Sequence of the first protein:
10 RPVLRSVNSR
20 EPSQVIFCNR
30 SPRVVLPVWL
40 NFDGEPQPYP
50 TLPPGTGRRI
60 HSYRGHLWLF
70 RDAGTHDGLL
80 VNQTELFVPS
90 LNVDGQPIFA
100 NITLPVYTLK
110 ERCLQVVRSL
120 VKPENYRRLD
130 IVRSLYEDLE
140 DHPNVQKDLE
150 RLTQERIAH

Contacts between the two chains:
Residue G54 in the first protein interacts with residue F14 in the second protein (closest heavy-atom distance 4.4 Å).
Residue F41 in the first protein is in contact with residue L4 in the second protein (closest heavy-atom distance 3.6 Å).
Residue G56 in the first protein contacts residue D13 in the second protein (closest heavy-atom distance 3.4 Å).
Residue N17 in the first protein is in contact with residue L4 in the second protein (closest heavy-atom distance 3.3 Å).
Residue F41 in the first protein contacts residue A3 in the second protein (closest heavy-atom distance 3.5 Å).
Residue R19 in the first protein interacts with residue E2 in the second protein (closest heavy-atom distance 2.8 Å).
Residue T55 in the first protein interacts with residue F14 in the second protein (closest heavy-atom distance 3.3 Å).
Residue H60 in the first protein is in contact with residue I8 in the second protein (closest heavy-atom distance 4.8 Å).
Residue C27 in the first protein is in contact with residue L16 in the second protein (closest heavy-atom distance 3.8 Å).
Residue T55 in the first protein contacts residue D13 in the second protein (closest heavy-atom distance 4.6 Å).
Residue H65 in the first protein interacts with residue A5 in the second protein (closest heavy-atom distance 4.6 Å).
Residue Y48 in the first protein is in contact with residue Y7 in the second protein (closest heavy-atom distance 4.5 Å).
Residue R57 in the first protein is in contact with residue I8 in the second protein (closest heavy-atom distance 3.9 Å).
Residue Y62 in the first protein interacts with residue Y7 in the second protein (closest heavy-atom distance 3.9 Å).
Residue N17 in the first protein interacts with residue A3 in the second protein (closest heavy-atom distance 3.5 Å).
Residue L51 in the first protein interacts with residue D13 in the second protein (closest heavy-atom distance 4.7 Å).
Residue R57 in the first protein interacts with residue F14 in the second protein (closest heavy-atom distance 3.8 Å).
Residue R58 in the first protein is in contact with residue F14 in the second protein (closest heavy-atom distance 4.4 Å).
Residue P53 in the first protein contacts residue Q15 in the second protein (closest heavy-atom distance 4.8 Å).
Residue T55 in the first protein is in contact with residue Q15 in the second protein (closest heavy-atom distance 3.7 Å).
Residue F41 in the first protein interacts with residue A5 in the second protein (closest heavy-atom distance 4.8 Å).
Residue N17 in the first protein contacts residue E2 in the second protein (closest heavy-atom distance 2.9 Å).
Residue I59 in the first protein interacts with residue I8 in the second protein (closest heavy-atom distance 3.9 Å).
Residue P52 in the first protein interacts with residue D13 in the second protein (closest heavy-atom distance 4.5 Å).
Residue R58 in the first protein is in contact with residue D11 in the second protein (closest heavy-atom distance 2.9 Å).
Residue W38 in the first protein is in contact with residue L4 in the second protein (closest heavy-atom distance 4.8 Å).
Residue W38 in the first protein contacts residue A5 in the second protein (closest heavy-atom distance 3.9 Å).
Residue P49 in the first protein is in contact with residue I8 in the second protein (closest heavy-atom distance 3.8 Å).
Residue S61 in the first protein interacts with residue Y7 in the second protein (closest heavy-atom distance 5.0 Å).
Residue I25 in the first protein is in contact with residue F14 in the second protein (closest heavy-atom distance 3.6 Å).
Residue I59 in the first protein is in contact with residue Y7 in the second protein (closest heavy-atom distance 4.0 Å).
Residue G54 in the first protein is in contact with residue L16 in the second protein (closest heavy-atom distance 3.0 Å).
Residue Y48 in the first protein contacts residue I8 in the second protein (closest heavy-atom distance 4.4 Å).
Residue R29 in the first protein contacts residue L16 in the second protein (closest heavy-atom distance 3.8 Å).
Residue H60 in the first protein contacts residue A5 in the second protein (closest heavy-atom distance 4.9 Å).
Residue H60 in the first protein interacts with residue Y7 in the second protein (closest heavy-atom distance 2.9 Å).
Residue R19 in the first protein contacts residue L4 in the second protein (closest heavy-atom distance 3.6 Å).
Residue N28 in the first protein interacts with residue L16 in the second protein (closest heavy-atom distance 3.7 Å).
Residue H60 in the first protein interacts with residue P9 in the second protein (closest heavy-atom distance 3.8 Å).
Residue G56 in the first protein contacts residue F14 in the second protein (closest heavy-atom distance 2.9 Å).
Residue R29 in the first protein interacts with residue R17 in the second protein (closest heavy-atom distance 4.8 Å).
Residue R58 in the first protein contacts residue P9 in the second protein (closest heavy-atom distance 3.5 Å).
Residue Y48 in the first protein interacts with residue A5 in the second protein (closest heavy-atom distance 4.0 Å).
Residue R57 in the first protein contacts residue D13 in the second protein (closest heavy-atom distance 2.7 Å).
Residue G56 in the first protein contacts residue L16 in the second protein (closest heavy-atom distance 4.0 Å).
Residue Y62 in the first protein contacts residue A5 in the second protein (closest heavy-atom distance 3.5 Å).
Residue R58 in the first protein contacts residue I8 in the second protein (closest heavy-atom distance 3.8 Å).
Residue C27 in the first protein is in contact with residue F14 in the second protein (closest heavy-atom distance 4.9 Å).
Residue Y62 in the first protein is in contact with residue L4 in the second protein (closest heavy-atom distance 3.6 Å).
Residue I59 in the first protein contacts residue P9 in the second protein (closest heavy-atom distance 4.4 Å).
Residue G54 in the first protein interacts with residue Q15 in the second protein (closest heavy-atom distance 3.4 Å).
Residue T55 in the first protein contacts residue L16 in the second protein (closest heavy-atom distance 3.8 Å).
Residue R19 in the first protein is in contact with residue A3 in the second protein (closest heavy-atom distance 4.9 Å).
Residue H65 in the first protein is in contact with residue L4 in the second protein (closest heavy-atom distance 3.2 Å).
Residue G56 in the first protein interacts with residue Q15 in the second protein (closest heavy-atom distance 5.0 Å).

Sequence of the second protein:
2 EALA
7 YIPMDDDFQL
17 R

This data describes a binding interaction between two proteins.